Sequence of the second protein:
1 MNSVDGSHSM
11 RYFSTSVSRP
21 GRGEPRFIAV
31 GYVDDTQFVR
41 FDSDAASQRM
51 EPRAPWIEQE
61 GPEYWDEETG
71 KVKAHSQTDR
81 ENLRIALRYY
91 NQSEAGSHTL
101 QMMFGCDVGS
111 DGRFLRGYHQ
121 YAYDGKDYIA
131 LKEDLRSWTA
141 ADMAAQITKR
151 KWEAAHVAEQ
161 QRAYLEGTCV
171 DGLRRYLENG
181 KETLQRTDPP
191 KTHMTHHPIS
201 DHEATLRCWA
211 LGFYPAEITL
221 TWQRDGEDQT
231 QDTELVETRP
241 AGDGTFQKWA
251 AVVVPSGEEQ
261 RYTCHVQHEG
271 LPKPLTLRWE

Sequence of the first protein:
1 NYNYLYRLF

Residue-level contacts at the interface:
Residue G172 in the second protein is in contact with residue N1 in the first protein (closest heavy-atom distance 4.0 Å).
Residue K71 in the second protein interacts with residue Y6 in the first protein (closest heavy-atom distance 3.4 Å).
Residue Y164 in the second protein interacts with residue Y2 in the first protein (closest heavy-atom distance 3.5 Å).
Residue W152 in the second protein contacts residue F9 in the first protein (closest heavy-atom distance 4.1 Å).
Residue M50 in the second protein contacts residue Y2 in the first protein (closest heavy-atom distance 3.6 Å).
Residue A74 in the second protein is in contact with residue Y6 in the first protein (closest heavy-atom distance 4.3 Å).
Residue R175 in the second protein contacts residue N1 in the first protein (closest heavy-atom distance 2.4 Å).
Residue Q161 in the second protein contacts residue N3 in the first protein (closest heavy-atom distance 2.9 Å).
Residue A29 in the second protein is in contact with residue Y2 in the first protein (closest heavy-atom distance 3.6 Å).
Residue V72 in the second protein is in contact with residue Y6 in the first protein (closest heavy-atom distance 4.6 Å).
Residue H119 in the second protein is in contact with residue N3 in the first protein (closest heavy-atom distance 4.1 Å).
Residue Q161 in the second protein is in contact with residue L5 in the first protein (closest heavy-atom distance 3.6 Å).
Residue K151 in the second protein is in contact with residue L8 in the first protein (closest heavy-atom distance 4.5 Å).
Residue F104 in the second protein interacts with residue N3 in the first protein (closest heavy-atom distance 3.5 Å).
Residue Y164 in the second protein interacts with residue Y4 in the first protein (closest heavy-atom distance 3.6 Å).
Residue Q160 in the second protein contacts residue L5 in the first protein (closest heavy-atom distance 3.5 Å).
Residue E68 in the second protein contacts residue N1 in the first protein (closest heavy-atom distance 3.6 Å).
Residue T78 in the second protein interacts with residue R7 in the first protein (closest heavy-atom distance 3.4 Å).
Residue W152 in the second protein interacts with residue L8 in the first protein (closest heavy-atom distance 3.0 Å).
Residue M10 in the second protein contacts residue N1 in the first protein (closest heavy-atom distance 3.8 Å).
Residue A155 in the second protein contacts residue R7 in the first protein (closest heavy-atom distance 4.2 Å).
Residue Y64 in the second protein interacts with residue N1 in the first protein (closest heavy-atom distance 3.7 Å).
Residue Y176 in the second protein is in contact with residue N1 in the first protein (closest heavy-atom distance 2.9 Å).
Residue H75 in the second protein is in contact with residue Y2 in the first protein (closest heavy-atom distance 2.8 Å).
Residue K151 in the second protein is in contact with residue F9 in the first protein (closest heavy-atom distance 2.9 Å).
Residue T78 in the second protein contacts residue L8 in the first protein (closest heavy-atom distance 3.6 Å).
Residue E68 in the second protein interacts with residue Y2 in the first protein (closest heavy-atom distance 2.8 Å).
Residue E81 in the second protein is in contact with residue L8 in the first protein (closest heavy-atom distance 4.5 Å).
Residue V72 in the second protein is in contact with residue Y2 in the first protein (closest heavy-atom distance 4.1 Å).
Residue F27 in the second protein contacts residue Y2 in the first protein (closest heavy-atom distance 4.0 Å).
Residue T78 in the second protein interacts with residue Y6 in the first protein (closest heavy-atom distance 3.5 Å).
Residue N82 in the second protein interacts with residue R7 in the first protein (closest heavy-atom distance 3.5 Å).
Residue Y121 in the second protein interacts with residue F9 in the first protein (closest heavy-atom distance 4.0 Å).
Residue S14 in the second protein interacts with residue Y2 in the first protein (closest heavy-atom distance 4.3 Å).
Residue W152 in the second protein interacts with residue R7 in the first protein (closest heavy-atom distance 3.8 Å).
Residue K71 in the second protein is in contact with residue N3 in the first protein (closest heavy-atom distance 3.1 Å).
Residue Y128 in the second protein interacts with residue F9 in the first protein (closest heavy-atom distance 3.6 Å).
Residue K71 in the second protein contacts residue Y2 in the first protein (closest heavy-atom distance 3.4 Å).
Residue H75 in the second protein contacts residue Y6 in the first protein (closest heavy-atom distance 3.2 Å).
Residue T148 in the second protein is in contact with residue F9 in the first protein (closest heavy-atom distance 3.6 Å).
Residue Y164 in the second protein interacts with residue N1 in the first protein (closest heavy-atom distance 3.0 Å).
Residue I85 in the second protein interacts with residue F9 in the first protein (closest heavy-atom distance 3.5 Å).
Residue F104 in the second protein is in contact with residue Y2 in the first protein (closest heavy-atom distance 3.5 Å).
Residue Q160 in the second protein is in contact with residue Y4 in the first protein (closest heavy-atom distance 4.7 Å).
Residue A86 in the second protein interacts with residue F9 in the first protein (closest heavy-atom distance 4.1 Å).
Residue L100 in the second protein interacts with residue F9 in the first protein (closest heavy-atom distance 3.9 Å).
Residue T168 in the second protein interacts with residue N1 in the first protein (closest heavy-atom distance 3.1 Å).
Residue M102 in the second protein is in contact with residue N3 in the first protein (closest heavy-atom distance 4.1 Å).
Residue V157 in the second protein is in contact with residue R7 in the first protein (closest heavy-atom distance 4.0 Å).
Residue Y12 in the second protein contacts residue N1 in the first protein (closest heavy-atom distance 2.9 Å).
Residue Y89 in the second protein contacts residue F9 in the first protein (closest heavy-atom distance 3.4 Å).
Residue Y164 in the second protein is in contact with residue N3 in the first protein (closest heavy-atom distance 3.6 Å).
Residue T168 in the second protein interacts with residue Y4 in the first protein (closest heavy-atom distance 3.5 Å).
Residue K71 in the second protein interacts with residue Y4 in the first protein (closest heavy-atom distance 3.7 Å).
Residue A163 in the second protein contacts residue Y4 in the first protein (closest heavy-atom distance 4.1 Å).
Residue Y164 in the second protein interacts with residue L5 in the first protein (closest heavy-atom distance 4.5 Å).
Residue N82 in the second protein contacts residue L8 in the first protein (closest heavy-atom distance 3.4 Å).
Residue T148 in the second protein is in contact with residue L8 in the first protein (closest heavy-atom distance 4.4 Å).
Residue N82 in the second protein contacts residue F9 in the first protein (closest heavy-atom distance 2.8 Å).
Residue Y12 in the second protein contacts residue Y2 in the first protein (closest heavy-atom distance 3.4 Å).

These two protein chains interact to form a complex.